Sequence of protein 2:
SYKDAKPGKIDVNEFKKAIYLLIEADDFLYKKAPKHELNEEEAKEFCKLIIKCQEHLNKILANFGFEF

Sequence of protein 1:
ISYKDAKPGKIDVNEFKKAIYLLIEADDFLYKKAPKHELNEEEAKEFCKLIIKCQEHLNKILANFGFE

Residue-level contacts at the interface:
Residue K81 in protein 1 contacts residue Y39 in protein 2 (closest heavy-atom distance 3.2 Å).
Residue P44 in protein 1 is in contact with residue L75 in protein 2 (closest heavy-atom distance 3.5 Å).
Residue I47 in protein 1 interacts with residue F83 in protein 2 (closest heavy-atom distance 3.7 Å).
Residue A80 in protein 1 contacts residue F101 in protein 2 (closest heavy-atom distance 3.5 Å).
Residue L98 in protein 1 contacts residue C84 in protein 2 (closest heavy-atom distance 3.7 Å).
Residue K72 in protein 1 contacts residue K46 in protein 2 (closest heavy-atom distance 3.2 Å).
Residue L75 in protein 1 is in contact with residue P44 in protein 2 (closest heavy-atom distance 3.7 Å).
Residue N95 in protein 1 interacts with residue Q91 in protein 2 (closest heavy-atom distance 2.6 Å).
Residue Q91 in protein 1 is in contact with residue L94 in protein 2 (closest heavy-atom distance 3.3 Å).
Residue Q91 in protein 1 interacts with residue Q91 in protein 2 (closest heavy-atom distance 2.9 Å).
Residue L98 in protein 1 interacts with residue I87 in protein 2 (closest heavy-atom distance 3.7 Å).
Residue Y39 in protein 1 interacts with residue K81 in protein 2 (closest heavy-atom distance 3.2 Å).
Residue L94 in protein 1 contacts residue C90 in protein 2 (closest heavy-atom distance 3.7 Å).
Residue A42 in protein 1 contacts residue A80 in protein 2 (closest heavy-atom distance 3.6 Å).
Residue L66 in protein 1 is in contact with residue F52 in protein 2 (closest heavy-atom distance 3.6 Å).
Residue I87 in protein 1 is in contact with residue L98 in protein 2 (closest heavy-atom distance 3.7 Å).
Residue E77 in protein 1 is in contact with residue P44 in protein 2 (closest heavy-atom distance 3.6 Å).
Residue K43 in protein 1 is in contact with residue A80 in protein 2 (closest heavy-atom distance 3.7 Å).
Residue K85 in protein 1 interacts with residue Y39 in protein 2 (closest heavy-atom distance 3.7 Å).
Residue L59 in protein 1 is in contact with residue F52 in protein 2 (closest heavy-atom distance 3.1 Å).
Residue L75 in protein 1 contacts residue I47 in protein 2 (closest heavy-atom distance 3.6 Å).
Residue H73 in protein 1 contacts residue I47 in protein 2 (closest heavy-atom distance 2.8 Å).
Residue K46 in protein 1 is in contact with residue H73 in protein 2 (closest heavy-atom distance 3.5 Å).
Residue Y39 in protein 1 interacts with residue K85 in protein 2 (closest heavy-atom distance 3.6 Å).
Residue I56 in protein 1 interacts with residue L59 in protein 2 (closest heavy-atom distance 3.6 Å).
Residue H73 in protein 1 interacts with residue K46 in protein 2 (closest heavy-atom distance 3.3 Å).
Residue F83 in protein 1 is in contact with residue I47 in protein 2 (closest heavy-atom distance 3.6 Å).
Residue D63 in protein 1 contacts residue F52 in protein 2 (closest heavy-atom distance 3.5 Å).
Residue A42 in protein 1 is in contact with residue K81 in protein 2 (closest heavy-atom distance 3.6 Å).
Residue Q91 in protein 1 interacts with residue N95 in protein 2 (closest heavy-atom distance 2.6 Å).
Residue I47 in protein 1 contacts residue F65 in protein 2 (closest heavy-atom distance 3.7 Å).
Residue K46 in protein 1 interacts with residue K72 in protein 2 (closest heavy-atom distance 3.4 Å).
Residue F52 in protein 1 is in contact with residue L66 in protein 2 (closest heavy-atom distance 3.6 Å).
Residue K81 in protein 1 interacts with residue A42 in protein 2 (closest heavy-atom distance 3.6 Å).
Residue V49 in protein 1 is in contact with residue H73 in protein 2 (closest heavy-atom distance 3.7 Å).
Residue F101 in protein 1 is in contact with residue L75 in protein 2 (closest heavy-atom distance 3.5 Å).
Residue L94 in protein 1 interacts with residue Q91 in protein 2 (closest heavy-atom distance 3.3 Å).
Residue G45 in protein 1 contacts residue L75 in protein 2 (closest heavy-atom distance 2.9 Å).
Residue I87 in protein 1 is in contact with residue L94 in protein 2 (closest heavy-atom distance 3.8 Å).
Residue E74 in protein 1 is in contact with residue G45 in protein 2 (closest heavy-atom distance 3.4 Å).
Residue F83 in protein 1 interacts with residue I97 in protein 2 (closest heavy-atom distance 3.5 Å).
Residue A42 in protein 1 is in contact with residue E77 in protein 2 (closest heavy-atom distance 3.6 Å).
Residue F101 in protein 1 interacts with residue A80 in protein 2 (closest heavy-atom distance 3.6 Å).
Residue L59 in protein 1 interacts with residue L59 in protein 2 (closest heavy-atom distance 3.6 Å).
Residue F52 in protein 1 interacts with residue L59 in protein 2 (closest heavy-atom distance 3.4 Å).
Residue I47 in protein 1 interacts with residue H73 in protein 2 (closest heavy-atom distance 3.0 Å).
Residue A80 in protein 1 contacts residue K43 in protein 2 (closest heavy-atom distance 3.3 Å).
Residue F101 in protein 1 contacts residue C84 in protein 2 (closest heavy-atom distance 3.6 Å).
Residue P44 in protein 1 is in contact with residue E77 in protein 2 (closest heavy-atom distance 3.4 Å).
Residue I47 in protein 1 interacts with residue L75 in protein 2 (closest heavy-atom distance 3.7 Å).
Residue L75 in protein 1 contacts residue G45 in protein 2 (closest heavy-atom distance 2.6 Å).
Residue L94 in protein 1 is in contact with residue I87 in protein 2 (closest heavy-atom distance 3.7 Å).
Residue L75 in protein 1 contacts residue F101 in protein 2 (closest heavy-atom distance 3.6 Å).
Residue C84 in protein 1 contacts residue F101 in protein 2 (closest heavy-atom distance 3.5 Å).
Residue P44 in protein 1 contacts residue N76 in protein 2 (closest heavy-atom distance 3.5 Å).
Residue Y39 in protein 1 interacts with residue I88 in protein 2 (closest heavy-atom distance 3.7 Å).
Residue H73 in protein 1 interacts with residue V49 in protein 2 (closest heavy-atom distance 3.4 Å).
Residue C84 in protein 1 contacts residue L98 in protein 2 (closest heavy-atom distance 3.7 Å).
Residue I97 in protein 1 contacts residue F83 in protein 2 (closest heavy-atom distance 3.6 Å).
Residue C90 in protein 1 contacts residue L94 in protein 2 (closest heavy-atom distance 3.7 Å).

This data describes a binding interaction between two proteins.